Sequence of the second protein:
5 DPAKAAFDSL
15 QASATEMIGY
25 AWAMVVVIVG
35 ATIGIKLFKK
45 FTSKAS

Sequence of the first protein:
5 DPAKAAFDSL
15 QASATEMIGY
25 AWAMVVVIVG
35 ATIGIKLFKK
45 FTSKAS

Residue-level contacts at the interface:
Residue V31 in the first protein interacts with residue T19 in the second protein (closest heavy-atom distance 4.9 Å).
Residue A25 in the first protein contacts residue F11 in the second protein (closest heavy-atom distance 4.2 Å).
Residue T46 in the first protein contacts residue V33 in the second protein (closest heavy-atom distance 4.2 Å).
Residue I39 in the first protein interacts with residue W26 in the second protein (closest heavy-atom distance 3.9 Å).
Residue Y24 in the first protein interacts with residue K8 in the second protein (closest heavy-atom distance 3.5 Å).
Residue I32 in the first protein interacts with residue I22 in the second protein (closest heavy-atom distance 4.5 Å).
Residue F42 in the first protein interacts with residue W26 in the second protein (closest heavy-atom distance 4.2 Å).
Residue M28 in the first protein is in contact with residue F11 in the second protein (closest heavy-atom distance 3.7 Å).
Residue S50 in the first protein interacts with residue K40 in the second protein (closest heavy-atom distance 3.8 Å).
Residue M28 in the first protein is in contact with residue Q15 in the second protein (closest heavy-atom distance 4.2 Å).
Residue Y24 in the first protein contacts residue F11 in the second protein (closest heavy-atom distance 3.7 Å).
Residue K43 in the first protein interacts with residue V33 in the second protein (closest heavy-atom distance 4.3 Å).
Residue G38 in the first protein interacts with residue W26 in the second protein (closest heavy-atom distance 4.0 Å).
Residue T46 in the first protein is in contact with residue I37 in the second protein (closest heavy-atom distance 4.1 Å).
Residue S47 in the first protein interacts with residue I37 in the second protein (closest heavy-atom distance 4.4 Å).
Residue Y24 in the first protein interacts with residue A7 in the second protein (closest heavy-atom distance 4.9 Å).
Residue A35 in the first protein contacts residue I22 in the second protein (closest heavy-atom distance 3.6 Å).
Residue V31 in the first protein is in contact with residue I22 in the second protein (closest heavy-atom distance 4.2 Å).
Residue S50 in the first protein is in contact with residue K44 in the second protein (closest heavy-atom distance 4.0 Å).
Residue K43 in the first protein interacts with residue V29 in the second protein (closest heavy-atom distance 4.5 Å).
Residue V31 in the first protein is in contact with residue Q15 in the second protein (closest heavy-atom distance 4.1 Å).
Residue F42 in the first protein contacts residue V33 in the second protein (closest heavy-atom distance 3.9 Å).
Residue S50 in the first protein contacts residue L41 in the second protein (closest heavy-atom distance 3.2 Å).
Residue A27 in the first protein is in contact with residue Q15 in the second protein (closest heavy-atom distance 3.9 Å).
Residue I39 in the first protein contacts residue A25 in the second protein (closest heavy-atom distance 4.6 Å).
Residue Y24 in the first protein is in contact with residue Q15 in the second protein (closest heavy-atom distance 5.0 Å).
Residue F42 in the first protein contacts residue V30 in the second protein (closest heavy-atom distance 4.8 Å).
Residue I39 in the first protein contacts residue V29 in the second protein (closest heavy-atom distance 4.3 Å).
Residue S47 in the first protein contacts residue K40 in the second protein (closest heavy-atom distance 3.2 Å).
Residue A35 in the first protein is in contact with residue W26 in the second protein (closest heavy-atom distance 4.7 Å).
Residue I32 in the first protein interacts with residue A18 in the second protein (closest heavy-atom distance 4.9 Å).
Residue M28 in the first protein is in contact with residue L14 in the second protein (closest heavy-atom distance 3.7 Å).
Residue M21 in the first protein is in contact with residue F11 in the second protein (closest heavy-atom distance 4.5 Å).
Residue S50 in the first protein interacts with residue I37 in the second protein (closest heavy-atom distance 4.1 Å).
Residue F42 in the first protein interacts with residue V29 in the second protein (closest heavy-atom distance 4.7 Å).
Residue M21 in the first protein is in contact with residue A7 in the second protein (closest heavy-atom distance 4.8 Å).

The following describes two proteins that form a bound complex.